Contacts between the two chains:
Residue K195 in chain B is in contact with residue T3 in chain A (closest heavy-atom distance 2.4 Å).
Residue K70 in chain B is in contact with residue I7 in chain A (closest heavy-atom distance 3.4 Å).
Residue N196 in chain B is in contact with residue T3 in chain A (closest heavy-atom distance 2.5 Å).
Residue E154 in chain B is in contact with residue I5 in chain A (closest heavy-atom distance 2.9 Å).
Residue K79 in chain B contacts residue I7 in chain A (closest heavy-atom distance 2.5 Å).
Residue E154 in chain B interacts with residue I7 in chain A (closest heavy-atom distance 3.0 Å).
Residue E235 in chain B contacts residue A1 in chain A (closest heavy-atom distance 2.7 Å).
Residue T192 in chain B is in contact with residue T3 in chain A (closest heavy-atom distance 3.9 Å).
Residue Y232 in chain B interacts with residue I5 in chain A (closest heavy-atom distance 4.0 Å).
Residue S157 in chain B contacts residue T3 in chain A (closest heavy-atom distance 4.0 Å).
Residue S275 in chain B interacts with residue A1 in chain A (closest heavy-atom distance 4.3 Å).
Residue L160 in chain B contacts residue I2 in chain A (closest heavy-atom distance 4.3 Å).
Residue T199 in chain B is in contact with residue I2 in chain A (closest heavy-atom distance 3.9 Å).
Residue S111 in chain B contacts residue F6 in chain A (closest heavy-atom distance 3.4 Å).
Residue L188 in chain B is in contact with residue I5 in chain A (closest heavy-atom distance 2.9 Å).
Residue I200 in chain B contacts residue I2 in chain A (closest heavy-atom distance 3.5 Å).
Residue K195 in chain B contacts residue I2 in chain A (closest heavy-atom distance 4.2 Å).
Residue I82 in chain B is in contact with residue F6 in chain A (closest heavy-atom distance 4.8 Å).
Residue N158 in chain B contacts residue L4 in chain A (closest heavy-atom distance 3.7 Å).
Residue L188 in chain B interacts with residue I7 in chain A (closest heavy-atom distance 4.6 Å).
Residue K195 in chain B is in contact with residue A1 in chain A (closest heavy-atom distance 3.1 Å).
Residue G115 in chain B interacts with residue F6 in chain A (closest heavy-atom distance 3.3 Å).
Residue S111 in chain B interacts with residue I5 in chain A (closest heavy-atom distance 4.4 Å).
Residue N196 in chain B interacts with residue I2 in chain A (closest heavy-atom distance 3.4 Å).
Residue N196 in chain B interacts with residue L4 in chain A (closest heavy-atom distance 4.6 Å).
Residue T189 in chain B interacts with residue I5 in chain A (closest heavy-atom distance 3.8 Å).
Residue T192 in chain B contacts residue I5 in chain A (closest heavy-atom distance 2.8 Å).
Residue E279 in chain B contacts residue A1 in chain A (closest heavy-atom distance 2.5 Å).
Residue N161 in chain B contacts residue L4 in chain A (closest heavy-atom distance 3.2 Å).
Residue E154 in chain B is in contact with residue F6 in chain A (closest heavy-atom distance 3.5 Å).
Residue D185 in chain B is in contact with residue I7 in chain A (closest heavy-atom distance 4.1 Å).
Residue N158 in chain B contacts residue F6 in chain A (closest heavy-atom distance 4.0 Å).
Residue K70 in chain B contacts residue F6 in chain A (closest heavy-atom distance 3.6 Å).
Residue S157 in chain B is in contact with residue L4 in chain A (closest heavy-atom distance 4.8 Å).
Residue N161 in chain B is in contact with residue I2 in chain A (closest heavy-atom distance 3.8 Å).
Residue S118 in chain B interacts with residue L4 in chain A (closest heavy-atom distance 3.1 Å).
Residue I112 in chain B contacts residue F6 in chain A (closest heavy-atom distance 4.3 Å).
Residue N196 in chain B contacts residue A1 in chain A (closest heavy-atom distance 3.2 Å).
Residue S157 in chain B is in contact with residue I5 in chain A (closest heavy-atom distance 4.8 Å).
Residue L276 in chain B is in contact with residue A1 in chain A (closest heavy-atom distance 4.4 Å).
Residue T189 in chain B contacts residue I7 in chain A (closest heavy-atom distance 3.2 Å).
Residue Q108 in chain B interacts with residue I7 in chain A (closest heavy-atom distance 3.7 Å).
Residue K79 in chain B is in contact with residue F6 in chain A (closest heavy-atom distance 4.2 Å).
Residue N158 in chain B interacts with residue I5 in chain A (closest heavy-atom distance 3.2 Å).
Residue L114 in chain B contacts residue F6 in chain A (closest heavy-atom distance 4.8 Å).
Residue T199 in chain B interacts with residue A1 in chain A (closest heavy-atom distance 2.9 Å).
Residue Y232 in chain B contacts residue T3 in chain A (closest heavy-atom distance 4.2 Å).

This data describes a binding interaction between two proteins.

Sequence of chain B:
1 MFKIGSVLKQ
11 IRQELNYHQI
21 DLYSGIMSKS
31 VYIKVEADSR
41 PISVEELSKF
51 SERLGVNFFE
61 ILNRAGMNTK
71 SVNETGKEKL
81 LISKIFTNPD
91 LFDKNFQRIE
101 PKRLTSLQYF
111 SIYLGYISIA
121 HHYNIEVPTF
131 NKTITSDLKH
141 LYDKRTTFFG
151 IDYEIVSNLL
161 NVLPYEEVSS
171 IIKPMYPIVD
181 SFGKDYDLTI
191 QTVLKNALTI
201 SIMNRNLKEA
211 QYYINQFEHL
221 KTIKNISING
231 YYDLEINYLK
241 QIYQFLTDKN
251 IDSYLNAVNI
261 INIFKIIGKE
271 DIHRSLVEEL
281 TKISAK

Sequence of chain A:
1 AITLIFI